Sequence of chain B:
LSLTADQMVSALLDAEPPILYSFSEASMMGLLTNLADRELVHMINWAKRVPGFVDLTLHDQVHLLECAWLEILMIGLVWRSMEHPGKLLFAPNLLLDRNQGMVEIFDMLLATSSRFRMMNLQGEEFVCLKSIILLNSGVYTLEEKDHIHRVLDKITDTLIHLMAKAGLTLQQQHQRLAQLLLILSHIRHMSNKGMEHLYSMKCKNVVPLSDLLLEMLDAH

Sequence of chain A:
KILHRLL

This data describes a binding interaction between two proteins.

Interface contacts:
Residue V72 in chain B contacts residue L4 in chain A (closest heavy-atom distance 3.8 Å).
Residue E238 in chain B is in contact with residue L4 in chain A (closest heavy-atom distance 4.6 Å).
Residue I54 in chain B is in contact with residue L8 in chain A (closest heavy-atom distance 3.8 Å).
Residue E76 in chain B contacts residue L4 in chain A (closest heavy-atom distance 3.6 Å).
Residue V51 in chain B contacts residue L7 in chain A (closest heavy-atom distance 4.7 Å).
Residue E238 in chain B contacts residue I3 in chain A (closest heavy-atom distance 3.2 Å).
Residue H69 in chain B is in contact with residue H5 in chain A (closest heavy-atom distance 4.7 Å).
Residue L75 in chain B is in contact with residue L8 in chain A (closest heavy-atom distance 3.8 Å).
Residue V72 in chain B contacts residue L8 in chain A (closest heavy-atom distance 3.8 Å).
Residue L235 in chain B contacts residue I3 in chain A (closest heavy-atom distance 3.6 Å).
Residue Q71 in chain B contacts residue L8 in chain A (closest heavy-atom distance 3.8 Å).
Residue L235 in chain B interacts with residue L7 in chain A (closest heavy-atom distance 3.7 Å).
Residue I54 in chain B is in contact with residue L7 in chain A (closest heavy-atom distance 3.4 Å).
Residue K58 in chain B contacts residue L7 in chain A (closest heavy-atom distance 4.4 Å).
Residue F63 in chain B contacts residue L8 in chain A (closest heavy-atom distance 4.0 Å).
Residue D234 in chain B contacts residue I3 in chain A (closest heavy-atom distance 3.5 Å).
Residue L68 in chain B contacts residue H5 in chain A (closest heavy-atom distance 3.6 Å).
Residue E238 in chain B is in contact with residue K2 in chain A (closest heavy-atom distance 3.0 Å).
Residue L68 in chain B is in contact with residue L8 in chain A (closest heavy-atom distance 3.8 Å).
Residue L235 in chain B is in contact with residue L4 in chain A (closest heavy-atom distance 4.4 Å).
Residue L75 in chain B interacts with residue L4 in chain A (closest heavy-atom distance 4.2 Å).
Residue M239 in chain B is in contact with residue L4 in chain A (closest heavy-atom distance 4.0 Å).
Residue I54 in chain B interacts with residue L4 in chain A (closest heavy-atom distance 3.6 Å).
Residue K58 in chain B is in contact with residue L8 in chain A (closest heavy-atom distance 3.3 Å).
Residue V72 in chain B contacts residue H5 in chain A (closest heavy-atom distance 3.5 Å).